Contacts between the two chains:
Residue G23 in chain B interacts with residue S2 in chain A (closest heavy-atom distance 3.7 Å).
Residue Y6 in chain B contacts residue I10 in chain A (closest heavy-atom distance 2.9 Å).
Residue S20 in chain B contacts residue G1 in chain A (closest heavy-atom distance 3.4 Å).
Residue S37 in chain B interacts with residue V6 in chain A (closest heavy-atom distance 3.6 Å).
Residue Q34 in chain B contacts residue G7 in chain A (closest heavy-atom distance 3.7 Å).
Residue T4 in chain B is in contact with residue L11 in chain A (closest heavy-atom distance 3.7 Å).
Residue Q8 in chain B contacts residue G7 in chain A (closest heavy-atom distance 3.1 Å).
Residue T63 in chain B contacts residue S2 in chain A (closest heavy-atom distance 3.2 Å).
Residue Y6 in chain B contacts residue R8 in chain A (closest heavy-atom distance 3.9 Å).
Residue E32 in chain B is in contact with residue I9 in chain A (closest heavy-atom distance 3.9 Å).
Residue R109 in chain B is in contact with residue I9 in chain A (closest heavy-atom distance 3.4 Å).
Residue Q34 in chain B is in contact with residue I5 in chain A (closest heavy-atom distance 3.6 Å).
Residue Y6 in chain B is in contact with residue I9 in chain A (closest heavy-atom distance 3.4 Å).
Residue A5 in chain B contacts residue L11 in chain A (closest heavy-atom distance 3.8 Å).
Residue V36 in chain B contacts residue V3 in chain A (closest heavy-atom distance 3.6 Å).
Residue S37 in chain B interacts with residue V3 in chain A (closest heavy-atom distance 3.7 Å).
Residue R11 in chain B interacts with residue V6 in chain A (closest heavy-atom distance 3.3 Å).
Residue E32 in chain B is in contact with residue L11 in chain A (closest heavy-atom distance 3.6 Å).
Residue C16 in chain B is in contact with residue V6 in chain A (closest heavy-atom distance 3.6 Å).
Residue S20 in chain B interacts with residue V4 in chain A (closest heavy-atom distance 3.4 Å).
Residue P88 in chain B interacts with residue I5 in chain A (closest heavy-atom distance 3.9 Å).
Residue T10 in chain B contacts residue V6 in chain A (closest heavy-atom distance 3.2 Å).
Residue A5 in chain B is in contact with residue I10 in chain A (closest heavy-atom distance 3.3 Å).
Residue E30 in chain B contacts residue R8 in chain A (closest heavy-atom distance 3.0 Å).
Residue L64 in chain B is in contact with residue V3 in chain A (closest heavy-atom distance 3.3 Å).
Residue R11 in chain B interacts with residue I5 in chain A (closest heavy-atom distance 3.1 Å).
Residue Q9 in chain B interacts with residue V6 in chain A (closest heavy-atom distance 3.7 Å).
Residue V35 in chain B is in contact with residue V4 in chain A (closest heavy-atom distance 3.9 Å).
Residue A5 in chain B is in contact with residue I9 in chain A (closest heavy-atom distance 3.8 Å).
Residue V35 in chain B contacts residue R8 in chain A (closest heavy-atom distance 3.7 Å).
Residue Q34 in chain B is in contact with residue R8 in chain A (closest heavy-atom distance 3.6 Å).
Residue W85 in chain B contacts residue V3 in chain A (closest heavy-atom distance 3.9 Å).
Residue Q28 in chain B contacts residue R8 in chain A (closest heavy-atom distance 3.1 Å).
Residue C16 in chain B contacts residue V4 in chain A (closest heavy-atom distance 3.4 Å).
Residue V33 in chain B interacts with residue L11 in chain A (closest heavy-atom distance 3.8 Å).
Residue V107 in chain B is in contact with residue L11 in chain A (closest heavy-atom distance 3.7 Å).
Residue S7 in chain B interacts with residue R8 in chain A (closest heavy-atom distance 3.3 Å).
Residue T63 in chain B is in contact with residue V3 in chain A (closest heavy-atom distance 2.8 Å).
Residue Q8 in chain B contacts residue R8 in chain A (closest heavy-atom distance 2.8 Å).
Residue S37 in chain B contacts residue V4 in chain A (closest heavy-atom distance 2.8 Å).
Residue T4 in chain B interacts with residue S12 in chain A (closest heavy-atom distance 2.8 Å).
Residue V33 in chain B contacts residue I9 in chain A (closest heavy-atom distance 2.8 Å).
Residue S20 in chain B interacts with residue S2 in chain A (closest heavy-atom distance 2.8 Å).
Residue T10 in chain B is in contact with residue R8 in chain A (closest heavy-atom distance 3.7 Å).
Residue V35 in chain B is in contact with residue G7 in chain A (closest heavy-atom distance 2.8 Å).
Residue I3 in chain B interacts with residue S12 in chain A (closest heavy-atom distance 3.7 Å).
Residue T10 in chain B contacts residue I5 in chain A (closest heavy-atom distance 3.6 Å).
Residue T19 in chain B is in contact with residue V4 in chain A (closest heavy-atom distance 3.8 Å).
Residue K62 in chain B interacts with residue G1 in chain A (closest heavy-atom distance 3.8 Å).
Residue T108 in chain B is in contact with residue I9 in chain A (closest heavy-atom distance 3.7 Å).
Residue V35 in chain B contacts residue I9 in chain A (closest heavy-atom distance 3.9 Å).
Residue V35 in chain B interacts with residue I5 in chain A (closest heavy-atom distance 3.6 Å).
Residue V107 in chain B interacts with residue I9 in chain A (closest heavy-atom distance 3.8 Å).
Residue V35 in chain B is in contact with residue V6 in chain A (closest heavy-atom distance 2.9 Å).
Residue T10 in chain B contacts residue G7 in chain A (closest heavy-atom distance 3.8 Å).
Residue Q8 in chain B is in contact with residue I10 in chain A (closest heavy-atom distance 3.2 Å).
Residue R11 in chain B is in contact with residue V4 in chain A (closest heavy-atom distance 3.6 Å).
Residue V36 in chain B contacts residue V4 in chain A (closest heavy-atom distance 3.3 Å).
Residue V33 in chain B interacts with residue R8 in chain A (closest heavy-atom distance 3.4 Å).
Residue A65 in chain B is in contact with residue V3 in chain A (closest heavy-atom distance 2.9 Å).

Sequence of chain A:
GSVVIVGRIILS

Sequence of chain B:
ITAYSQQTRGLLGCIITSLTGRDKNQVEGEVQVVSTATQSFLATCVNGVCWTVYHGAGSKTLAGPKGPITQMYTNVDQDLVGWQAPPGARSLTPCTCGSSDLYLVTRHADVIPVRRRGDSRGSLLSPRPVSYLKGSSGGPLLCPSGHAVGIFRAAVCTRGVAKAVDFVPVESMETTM

This data describes a binding interaction between two proteins.